Sequence of chain B:
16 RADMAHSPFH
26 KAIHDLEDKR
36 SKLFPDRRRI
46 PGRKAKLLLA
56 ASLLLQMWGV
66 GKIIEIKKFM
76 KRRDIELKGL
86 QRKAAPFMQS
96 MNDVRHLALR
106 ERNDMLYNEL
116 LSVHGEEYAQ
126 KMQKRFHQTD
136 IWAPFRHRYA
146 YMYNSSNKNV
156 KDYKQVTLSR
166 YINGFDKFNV

This data describes a binding interaction between two proteins.

Contacts between the two chains:
Residue G66 in chain B contacts residue F58 in chain A (closest heavy-atom distance 3.7 Å).
Residue L58 in chain B is in contact with residue F50 in chain A (closest heavy-atom distance 3.8 Å).
Residue K73 in chain B interacts with residue I59 in chain A (closest heavy-atom distance 3.5 Å).
Residue Q61 in chain B interacts with residue F54 in chain A (closest heavy-atom distance 4.0 Å).
Residue Q61 in chain B interacts with residue F47 in chain A (closest heavy-atom distance 3.5 Å).
Residue V65 in chain B is in contact with residue F58 in chain A (closest heavy-atom distance 3.9 Å).
Residue I69 in chain B is in contact with residue V55 in chain A (closest heavy-atom distance 4.2 Å).
Residue V65 in chain B interacts with residue F54 in chain A (closest heavy-atom distance 3.6 Å).
Residue Q61 in chain B is in contact with residue F50 in chain A (closest heavy-atom distance 3.6 Å).
Residue I69 in chain B interacts with residue I59 in chain A (closest heavy-atom distance 4.3 Å).
Residue M62 in chain B interacts with residue F54 in chain A (closest heavy-atom distance 3.6 Å).
Residue V65 in chain B is in contact with residue V55 in chain A (closest heavy-atom distance 3.7 Å).
Residue Q61 in chain B is in contact with residue N51 in chain A (closest heavy-atom distance 2.4 Å).
Residue I69 in chain B is in contact with residue F58 in chain A (closest heavy-atom distance 3.6 Å).
Residue V65 in chain B interacts with residue N51 in chain A (closest heavy-atom distance 4.0 Å).
Residue M62 in chain B interacts with residue F58 in chain A (closest heavy-atom distance 3.4 Å).
Residue L58 in chain B is in contact with residue F54 in chain A (closest heavy-atom distance 4.4 Å).
Residue K73 in chain B contacts residue F58 in chain A (closest heavy-atom distance 4.8 Å).

Sequence of chain A:
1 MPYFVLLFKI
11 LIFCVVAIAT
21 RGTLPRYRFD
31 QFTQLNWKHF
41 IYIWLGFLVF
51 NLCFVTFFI